The following describes two proteins that form a bound complex.

Sequence of the second protein:
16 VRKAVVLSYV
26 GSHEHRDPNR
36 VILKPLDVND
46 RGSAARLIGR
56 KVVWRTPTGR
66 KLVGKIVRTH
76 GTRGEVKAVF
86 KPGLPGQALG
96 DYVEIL

Residue-level contacts at the interface:
Residue G47 in the second protein contacts residue I4 in the first protein (closest heavy-atom distance 4.5 Å).
Residue V43 in the second protein is in contact with residue N40 in the first protein (closest heavy-atom distance 4.5 Å).
Residue G47 in the second protein is in contact with residue F8 in the first protein (closest heavy-atom distance 3.4 Å).
Residue T77 in the second protein is in contact with residue R11 in the first protein (closest heavy-atom distance 4.3 Å).
Residue R78 in the second protein is in contact with residue F8 in the first protein (closest heavy-atom distance 4.9 Å).
Residue V43 in the second protein is in contact with residue F8 in the first protein (closest heavy-atom distance 3.5 Å).
Residue N44 in the second protein contacts residue T42 in the first protein (closest heavy-atom distance 3.9 Å).
Residue R46 in the second protein is in contact with residue E15 in the first protein (closest heavy-atom distance 4.5 Å).
Residue V43 in the second protein contacts residue T12 in the first protein (closest heavy-atom distance 4.3 Å).
Residue N44 in the second protein interacts with residue V41 in the first protein (closest heavy-atom distance 4.1 Å).
Residue R78 in the second protein contacts residue R11 in the first protein (closest heavy-atom distance 3.4 Å).
Residue R46 in the second protein is in contact with residue F8 in the first protein (closest heavy-atom distance 3.8 Å).
Residue D42 in the second protein contacts residue N40 in the first protein (closest heavy-atom distance 3.4 Å).
Residue N44 in the second protein interacts with residue N40 in the first protein (closest heavy-atom distance 2.9 Å).
Residue V43 in the second protein is in contact with residue V41 in the first protein (closest heavy-atom distance 4.2 Å).

Sequence of the first protein:
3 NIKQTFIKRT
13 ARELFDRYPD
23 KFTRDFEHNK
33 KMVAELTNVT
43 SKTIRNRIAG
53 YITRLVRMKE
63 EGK